Interface contacts:
Residue S178 in chain A contacts residue S178 in chain B (closest heavy-atom distance 3.0 Å).
Residue K19 in chain A contacts residue S147 in chain B (closest heavy-atom distance 3.6 Å).
Residue E137 in chain A is in contact with residue G215 in chain B (closest heavy-atom distance 3.0 Å).
Residue H227 in chain A is in contact with residue L143 in chain B (closest heavy-atom distance 3.5 Å).
Residue N148 in chain A is in contact with residue K19 in chain B (closest heavy-atom distance 3.7 Å).
Residue G224 in chain A contacts residue E214 in chain B (closest heavy-atom distance 3.1 Å).
Residue G213 in chain A interacts with residue G29 in chain B (closest heavy-atom distance 3.8 Å).
Residue G29 in chain A contacts residue G213 in chain B (closest heavy-atom distance 3.8 Å).
Residue G222 in chain A interacts with residue I221 in chain B (closest heavy-atom distance 3.7 Å).
Residue Y225 in chain A interacts with residue E214 in chain B (closest heavy-atom distance 3.0 Å).
Residue L226 in chain A is in contact with residue H159 in chain B (closest heavy-atom distance 4.2 Å).
Residue G220 in chain A interacts with residue Y223 in chain B (closest heavy-atom distance 3.2 Å).
Residue R228 in chain A interacts with residue E214 in chain B (closest heavy-atom distance 4.1 Å).
Residue L143 in chain A contacts residue H227 in chain B (closest heavy-atom distance 3.5 Å).
Residue Y225 in chain A interacts with residue E146 in chain B (closest heavy-atom distance 3.0 Å).
Residue L143 in chain A contacts residue L226 in chain B (closest heavy-atom distance 4.0 Å).
Residue G212 in chain A is in contact with residue G29 in chain B (closest heavy-atom distance 3.6 Å).
Residue Y17 in chain A is in contact with residue P158 in chain B (closest heavy-atom distance 3.8 Å).
Residue E144 in chain A is in contact with residue Y225 in chain B (closest heavy-atom distance 3.0 Å).
Residue E144 in chain A interacts with residue G224 in chain B (closest heavy-atom distance 3.7 Å).
Residue L226 in chain A interacts with residue E144 in chain B (closest heavy-atom distance 3.5 Å).
Residue Y17 in chain A interacts with residue S160 in chain B (closest heavy-atom distance 3.0 Å).
Residue C219 in chain A is in contact with residue Y223 in chain B (closest heavy-atom distance 3.9 Å).
Residue E214 in chain A is in contact with residue G224 in chain B (closest heavy-atom distance 3.1 Å).
Residue G215 in chain A interacts with residue Y223 in chain B (closest heavy-atom distance 3.4 Å).
Residue E146 in chain A interacts with residue Y225 in chain B (closest heavy-atom distance 3.0 Å).
Residue G224 in chain A interacts with residue G220 in chain B (closest heavy-atom distance 4.4 Å).
Residue Y223 in chain A is in contact with residue C219 in chain B (closest heavy-atom distance 3.9 Å).
Residue I221 in chain A contacts residue Y223 in chain B (closest heavy-atom distance 3.0 Å).
Residue Y225 in chain A is in contact with residue E144 in chain B (closest heavy-atom distance 3.0 Å).
Residue Y223 in chain A interacts with residue G220 in chain B (closest heavy-atom distance 3.2 Å).
Residue E214 in chain A contacts residue Y225 in chain B (closest heavy-atom distance 3.0 Å).
Residue G213 in chain A is in contact with residue E137 in chain B (closest heavy-atom distance 3.3 Å).
Residue G220 in chain A is in contact with residue G224 in chain B (closest heavy-atom distance 4.4 Å).
Residue Y223 in chain A interacts with residue G215 in chain B (closest heavy-atom distance 3.4 Å).
Residue R157 in chain A is in contact with residue Y17 in chain B (closest heavy-atom distance 3.5 Å).
Residue G224 in chain A interacts with residue E144 in chain B (closest heavy-atom distance 3.7 Å).
Residue E214 in chain A is in contact with residue R228 in chain B (closest heavy-atom distance 4.1 Å).
Residue I221 in chain A interacts with residue I221 in chain B (closest heavy-atom distance 3.9 Å).
Residue P158 in chain A is in contact with residue Y17 in chain B (closest heavy-atom distance 3.8 Å).
Residue H159 in chain A contacts residue L226 in chain B (closest heavy-atom distance 4.2 Å).
Residue F177 in chain A interacts with residue F177 in chain B (closest heavy-atom distance 3.3 Å).
Residue S147 in chain A contacts residue K19 in chain B (closest heavy-atom distance 3.6 Å).
Residue G215 in chain A contacts residue E137 in chain B (closest heavy-atom distance 3.0 Å).
Residue Y223 in chain A is in contact with residue I221 in chain B (closest heavy-atom distance 3.0 Å).
Residue E137 in chain A interacts with residue E214 in chain B (closest heavy-atom distance 3.3 Å).
Residue E137 in chain A interacts with residue G213 in chain B (closest heavy-atom distance 3.3 Å).
Residue Y223 in chain A interacts with residue L143 in chain B (closest heavy-atom distance 4.3 Å).
Residue K19 in chain A contacts residue N148 in chain B (closest heavy-atom distance 3.7 Å).
Residue E144 in chain A is in contact with residue L226 in chain B (closest heavy-atom distance 3.5 Å).
Residue L226 in chain A is in contact with residue L143 in chain B (closest heavy-atom distance 4.0 Å).
Residue F177 in chain A contacts residue D175 in chain B (closest heavy-atom distance 4.1 Å).
Residue F177 in chain A contacts residue Y223 in chain B (closest heavy-atom distance 4.4 Å).
Residue G29 in chain A interacts with residue G212 in chain B (closest heavy-atom distance 3.6 Å).
Residue I221 in chain A contacts residue G222 in chain B (closest heavy-atom distance 3.7 Å).
Residue D175 in chain A contacts residue F177 in chain B (closest heavy-atom distance 4.1 Å).
Residue L143 in chain A interacts with residue Y223 in chain B (closest heavy-atom distance 4.3 Å).
Residue E214 in chain A interacts with residue E137 in chain B (closest heavy-atom distance 3.3 Å).
Residue S160 in chain A contacts residue Y17 in chain B (closest heavy-atom distance 3.0 Å).
Residue Y17 in chain A interacts with residue R157 in chain B (closest heavy-atom distance 3.5 Å).

Sequence of chain B:
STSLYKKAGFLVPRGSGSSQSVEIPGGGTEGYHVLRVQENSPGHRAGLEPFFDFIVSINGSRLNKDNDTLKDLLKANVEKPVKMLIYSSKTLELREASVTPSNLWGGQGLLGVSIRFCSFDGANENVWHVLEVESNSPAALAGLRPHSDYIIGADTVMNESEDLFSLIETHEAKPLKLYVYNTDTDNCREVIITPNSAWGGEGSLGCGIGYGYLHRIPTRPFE

The following describes two proteins that form a bound complex.

Sequence of chain A:
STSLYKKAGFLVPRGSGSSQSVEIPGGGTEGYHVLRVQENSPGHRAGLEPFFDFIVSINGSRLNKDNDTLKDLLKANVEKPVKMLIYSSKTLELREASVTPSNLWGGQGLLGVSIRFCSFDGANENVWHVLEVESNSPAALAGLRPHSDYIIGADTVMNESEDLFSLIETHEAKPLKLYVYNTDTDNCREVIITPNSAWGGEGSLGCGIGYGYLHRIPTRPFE